The following describes two proteins that form a bound complex.

Sequence of protein 1:
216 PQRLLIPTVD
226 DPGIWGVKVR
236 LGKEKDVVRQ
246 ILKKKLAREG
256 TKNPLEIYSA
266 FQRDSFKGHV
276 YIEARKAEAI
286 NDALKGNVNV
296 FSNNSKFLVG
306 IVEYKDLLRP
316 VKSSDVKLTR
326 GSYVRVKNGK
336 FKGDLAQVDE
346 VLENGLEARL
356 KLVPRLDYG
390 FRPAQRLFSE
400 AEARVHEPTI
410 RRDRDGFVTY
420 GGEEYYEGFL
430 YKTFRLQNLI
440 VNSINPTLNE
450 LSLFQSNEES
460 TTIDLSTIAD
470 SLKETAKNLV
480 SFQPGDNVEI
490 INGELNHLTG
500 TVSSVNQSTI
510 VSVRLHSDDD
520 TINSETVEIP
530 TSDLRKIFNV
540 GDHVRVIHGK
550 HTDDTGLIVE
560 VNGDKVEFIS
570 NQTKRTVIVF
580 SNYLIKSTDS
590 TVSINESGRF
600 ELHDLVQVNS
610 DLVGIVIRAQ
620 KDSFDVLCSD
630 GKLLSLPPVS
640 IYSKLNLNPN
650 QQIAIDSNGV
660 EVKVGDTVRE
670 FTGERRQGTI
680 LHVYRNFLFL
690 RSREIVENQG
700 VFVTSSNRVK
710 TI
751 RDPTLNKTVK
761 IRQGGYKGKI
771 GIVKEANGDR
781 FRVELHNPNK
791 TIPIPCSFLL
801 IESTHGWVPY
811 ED

Contacts between the two chains:
Residue P407 in protein 1 contacts residue D779 in protein 2 (closest heavy-atom distance 3.1 Å).
Residue R403 in protein 1 interacts with residue D779 in protein 2 (closest heavy-atom distance 4.2 Å).

Sequence of protein 2:
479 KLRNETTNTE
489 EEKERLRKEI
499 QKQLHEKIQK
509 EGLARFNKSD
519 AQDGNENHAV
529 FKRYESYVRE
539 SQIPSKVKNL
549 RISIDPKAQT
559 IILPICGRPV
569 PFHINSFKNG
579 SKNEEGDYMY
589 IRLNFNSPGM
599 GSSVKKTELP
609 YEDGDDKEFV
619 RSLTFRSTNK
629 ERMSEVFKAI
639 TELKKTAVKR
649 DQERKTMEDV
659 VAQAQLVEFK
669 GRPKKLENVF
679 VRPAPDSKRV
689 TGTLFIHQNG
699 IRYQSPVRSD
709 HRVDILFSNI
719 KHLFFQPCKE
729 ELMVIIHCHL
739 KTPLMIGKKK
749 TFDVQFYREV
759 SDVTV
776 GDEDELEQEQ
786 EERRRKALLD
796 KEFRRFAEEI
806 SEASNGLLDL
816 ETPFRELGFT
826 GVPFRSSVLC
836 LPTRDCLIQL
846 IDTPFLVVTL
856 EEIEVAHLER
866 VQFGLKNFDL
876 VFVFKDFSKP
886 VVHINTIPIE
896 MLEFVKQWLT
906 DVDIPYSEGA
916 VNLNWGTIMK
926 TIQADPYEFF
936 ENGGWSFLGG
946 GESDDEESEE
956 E